Sequence of the first protein:
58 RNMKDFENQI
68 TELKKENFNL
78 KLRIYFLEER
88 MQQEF

Residue-level contacts at the interface:
Residue D9 in the second protein is in contact with residue Y82 in the first protein (closest heavy-atom distance 3.3 Å).
Residue H8 in the second protein is in contact with residue F75 in the first protein (closest heavy-atom distance 4.1 Å).
Residue Y28 in the second protein contacts residue K71 in the first protein (closest heavy-atom distance 4.8 Å).
Residue V27 in the second protein interacts with residue F75 in the first protein (closest heavy-atom distance 4.9 Å).
Residue L32 in the second protein interacts with residue K71 in the first protein (closest heavy-atom distance 4.9 Å).
Residue H8 in the second protein is in contact with residue L79 in the first protein (closest heavy-atom distance 4.6 Å).
Residue E12 in the second protein contacts residue F75 in the first protein (closest heavy-atom distance 4.4 Å).
Residue Y28 in the second protein is in contact with residue F75 in the first protein (closest heavy-atom distance 4.7 Å).
Residue E12 in the second protein is in contact with residue L79 in the first protein (closest heavy-atom distance 3.1 Å).
Residue I6 in the second protein interacts with residue Y82 in the first protein (closest heavy-atom distance 4.8 Å).
Residue H8 in the second protein is in contact with residue K78 in the first protein (closest heavy-atom distance 4.7 Å).
Residue L31 in the second protein interacts with residue F75 in the first protein (closest heavy-atom distance 4.5 Å).
Residue Y28 in the second protein contacts residue K72 in the first protein (closest heavy-atom distance 4.7 Å).
Residue R5 in the second protein interacts with residue Y82 in the first protein (closest heavy-atom distance 4.9 Å).

The following describes two proteins that form a bound complex.

Sequence of the second protein:
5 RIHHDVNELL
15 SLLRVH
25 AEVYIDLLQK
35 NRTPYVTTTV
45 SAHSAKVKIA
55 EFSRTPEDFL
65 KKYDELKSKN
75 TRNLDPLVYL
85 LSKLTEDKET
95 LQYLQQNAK